Residue-level contacts at the interface:
Residue R617 in the second protein is in contact with residue L110 in the first protein (closest heavy-atom distance 4.0 Å).
Residue L595 in the second protein interacts with residue L75 in the first protein (closest heavy-atom distance 3.8 Å).
Residue F521 in the second protein is in contact with residue H142 in the first protein (closest heavy-atom distance 3.5 Å).
Residue T600 in the second protein contacts residue L75 in the first protein (closest heavy-atom distance 4.0 Å).
Residue R617 in the second protein contacts residue G106 in the first protein (closest heavy-atom distance 3.7 Å).
Residue R637 in the second protein interacts with residue L88 in the first protein (closest heavy-atom distance 3.2 Å).
Residue T600 in the second protein interacts with residue M113 in the first protein (closest heavy-atom distance 3.2 Å).
Residue S631 in the second protein is in contact with residue E96 in the first protein (closest heavy-atom distance 2.7 Å).
Residue I625 in the second protein contacts residue Y97 in the first protein (closest heavy-atom distance 3.5 Å).
Residue T538 in the second protein contacts residue H142 in the first protein (closest heavy-atom distance 3.7 Å).
Residue Y624 in the second protein is in contact with residue Y97 in the first protein (closest heavy-atom distance 3.0 Å).
Residue E447 in the second protein is in contact with residue D144 in the first protein (closest heavy-atom distance 3.9 Å).
Residue Y656 in the second protein is in contact with residue E90 in the first protein (closest heavy-atom distance 3.1 Å).
Residue L616 in the second protein contacts residue L110 in the first protein (closest heavy-atom distance 3.7 Å).
Residue Q861 in the second protein contacts residue V102 in the first protein (closest heavy-atom distance 4.0 Å).
Residue Y624 in the second protein is in contact with residue V102 in the first protein (closest heavy-atom distance 4.1 Å).
Residue L620 in the second protein interacts with residue F105 in the first protein (closest heavy-atom distance 3.4 Å).
Residue R637 in the second protein interacts with residue E90 in the first protein (closest heavy-atom distance 3.4 Å).
Residue K632 in the second protein is in contact with residue K74 in the first protein (closest heavy-atom distance 3.8 Å).
Residue L620 in the second protein is in contact with residue L109 in the first protein (closest heavy-atom distance 3.9 Å).
Residue S631 in the second protein interacts with residue I73 in the first protein (closest heavy-atom distance 3.5 Å).
Residue E621 in the second protein is in contact with residue V102 in the first protein (closest heavy-atom distance 3.3 Å).
Residue L574 in the second protein is in contact with residue I148 in the first protein (closest heavy-atom distance 3.9 Å).
Residue A415 in the second protein interacts with residue L146 in the first protein (closest heavy-atom distance 3.4 Å).
Residue D601 in the second protein interacts with residue M113 in the first protein (closest heavy-atom distance 3.7 Å).
Residue R617 in the second protein contacts residue D107 in the first protein (closest heavy-atom distance 3.3 Å).
Residue E414 in the second protein interacts with residue A150 in the first protein (closest heavy-atom distance 3.3 Å).
Residue K632 in the second protein contacts residue I73 in the first protein (closest heavy-atom distance 3.4 Å).
Residue N630 in the second protein contacts residue F105 in the first protein (closest heavy-atom distance 4.0 Å).
Residue Y624 in the second protein contacts residue F105 in the first protein (closest heavy-atom distance 3.6 Å).
Residue F565 in the second protein interacts with residue I148 in the first protein (closest heavy-atom distance 3.5 Å).
Residue P413 in the second protein is in contact with residue A150 in the first protein (closest heavy-atom distance 3.7 Å).
Residue E573 in the second protein contacts residue I148 in the first protein (closest heavy-atom distance 3.0 Å).
Residue E414 in the second protein contacts residue G147 in the first protein (closest heavy-atom distance 3.6 Å).
Residue I613 in the second protein is in contact with residue L110 in the first protein (closest heavy-atom distance 3.7 Å).
Residue N416 in the second protein contacts residue G145 in the first protein (closest heavy-atom distance 3.5 Å).
Residue F521 in the second protein interacts with residue L146 in the first protein (closest heavy-atom distance 3.4 Å).
Residue E621 in the second protein interacts with residue E103 in the first protein (closest heavy-atom distance 3.4 Å).
Residue N630 in the second protein is in contact with residue V89 in the first protein (closest heavy-atom distance 3.4 Å).
Residue I603 in the second protein interacts with residue L110 in the first protein (closest heavy-atom distance 3.8 Å).
Residue Y624 in the second protein contacts residue E96 in the first protein (closest heavy-atom distance 3.8 Å).
Residue L602 in the second protein contacts residue M113 in the first protein (closest heavy-atom distance 3.3 Å).
Residue R800 in the second protein interacts with residue E103 in the first protein (closest heavy-atom distance 3.3 Å).
Residue Y624 in the second protein is in contact with residue V100 in the first protein (closest heavy-atom distance 3.3 Å).
Residue S631 in the second protein contacts residue F105 in the first protein (closest heavy-atom distance 3.9 Å).
Residue A415 in the second protein is in contact with residue G145 in the first protein (closest heavy-atom distance 2.9 Å).
Residue G627 in the second protein interacts with residue V92 in the first protein (closest heavy-atom distance 3.4 Å).
Residue R637 in the second protein contacts residue V89 in the first protein (closest heavy-atom distance 3.0 Å).
Residue T636 in the second protein interacts with residue V89 in the first protein (closest heavy-atom distance 3.4 Å).
Residue I613 in the second protein is in contact with residue W115 in the first protein (closest heavy-atom distance 3.5 Å).
Residue E573 in the second protein contacts residue G149 in the first protein (closest heavy-atom distance 3.8 Å).
Residue R617 in the second protein contacts residue W115 in the first protein (closest heavy-atom distance 3.9 Å).
Residue K640 in the second protein contacts residue L88 in the first protein (closest heavy-atom distance 3.6 Å).
Residue Y417 in the second protein contacts residue L146 in the first protein (closest heavy-atom distance 3.1 Å).
Residue I603 in the second protein is in contact with residue M113 in the first protein (closest heavy-atom distance 3.7 Å).
Residue N630 in the second protein contacts residue E96 in the first protein (closest heavy-atom distance 3.0 Å).
Residue Q861 in the second protein contacts residue Y97 in the first protein (closest heavy-atom distance 3.7 Å).
Residue L537 in the second protein is in contact with residue I141 in the first protein (closest heavy-atom distance 4.0 Å).
Residue I625 in the second protein is in contact with residue V102 in the first protein (closest heavy-atom distance 3.7 Å).
Residue E621 in the second protein interacts with residue G106 in the first protein (closest heavy-atom distance 3.8 Å).

This data describes a binding interaction between two proteins.

Sequence of the second protein:
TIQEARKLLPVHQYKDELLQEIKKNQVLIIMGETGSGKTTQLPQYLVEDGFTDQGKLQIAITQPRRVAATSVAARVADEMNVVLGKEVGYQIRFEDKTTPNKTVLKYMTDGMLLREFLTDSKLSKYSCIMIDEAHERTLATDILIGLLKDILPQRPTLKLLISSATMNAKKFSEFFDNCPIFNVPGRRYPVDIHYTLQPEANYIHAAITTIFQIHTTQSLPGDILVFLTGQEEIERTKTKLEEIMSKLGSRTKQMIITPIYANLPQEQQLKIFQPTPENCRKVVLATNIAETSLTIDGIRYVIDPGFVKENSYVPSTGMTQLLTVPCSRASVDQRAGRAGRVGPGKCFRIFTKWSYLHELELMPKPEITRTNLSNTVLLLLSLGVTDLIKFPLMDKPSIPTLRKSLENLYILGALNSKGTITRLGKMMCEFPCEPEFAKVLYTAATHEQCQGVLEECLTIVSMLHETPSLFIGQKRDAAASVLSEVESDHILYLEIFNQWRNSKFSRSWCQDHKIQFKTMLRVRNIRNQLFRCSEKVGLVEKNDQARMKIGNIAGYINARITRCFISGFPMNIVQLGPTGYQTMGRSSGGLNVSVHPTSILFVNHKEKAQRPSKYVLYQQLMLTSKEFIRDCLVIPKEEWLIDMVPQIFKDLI

Sequence of the first protein:
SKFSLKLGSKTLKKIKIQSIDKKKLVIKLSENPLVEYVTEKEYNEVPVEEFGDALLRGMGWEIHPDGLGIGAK